Sequence of protein 2:
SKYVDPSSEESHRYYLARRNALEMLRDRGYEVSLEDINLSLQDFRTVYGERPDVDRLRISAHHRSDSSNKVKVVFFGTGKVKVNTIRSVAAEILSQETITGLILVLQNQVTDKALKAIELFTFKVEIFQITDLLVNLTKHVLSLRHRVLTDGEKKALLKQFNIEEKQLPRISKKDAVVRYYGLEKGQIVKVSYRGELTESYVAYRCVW

This data describes a binding interaction between two proteins.

Interface contacts:
Residue K1105 in protein 1 contacts residue K161 in protein 2 (closest heavy-atom distance 3.3 Å).
Residue E1126 in protein 1 interacts with residue Y215 in protein 2 (closest heavy-atom distance 3.2 Å).
Residue I1148 in protein 1 contacts residue L219 in protein 2 (closest heavy-atom distance 3.9 Å).
Residue L1118 in protein 1 is in contact with residue A198 in protein 2 (closest heavy-atom distance 3.4 Å).
Residue Q1127 in protein 1 interacts with residue L164 in protein 2 (closest heavy-atom distance 3.5 Å).
Residue I805 in protein 1 contacts residue I185 in protein 2 (closest heavy-atom distance 3.7 Å).
Residue K888 in protein 1 is in contact with residue S23 in protein 2 (closest heavy-atom distance 3.3 Å).
Residue S1061 in protein 1 interacts with residue L164 in protein 2 (closest heavy-atom distance 3.0 Å).
Residue I805 in protein 1 interacts with residue Q189 in protein 2 (closest heavy-atom distance 3.1 Å).
Residue V1129 in protein 1 contacts residue L219 in protein 2 (closest heavy-atom distance 3.8 Å).
Residue I1149 in protein 1 contacts residue T220 in protein 2 (closest heavy-atom distance 3.8 Å).
Residue N803 in protein 1 is in contact with residue Q189 in protein 2 (closest heavy-atom distance 3.5 Å).
Residue S1122 in protein 1 contacts residue L166 in protein 2 (closest heavy-atom distance 3.4 Å).
Residue Q807 in protein 1 is in contact with residue Y223 in protein 2 (closest heavy-atom distance 3.6 Å).
Residue W1088 in protein 1 contacts residue V157 in protein 2 (closest heavy-atom distance 3.5 Å).
Residue H1100 in protein 1 is in contact with residue D27 in protein 2 (closest heavy-atom distance 3.2 Å).
Residue E883 in protein 1 contacts residue S23 in protein 2 (closest heavy-atom distance 2.3 Å).
Residue F808 in protein 1 contacts residue Y226 in protein 2 (closest heavy-atom distance 3.5 Å).
Residue E1126 in protein 1 interacts with residue L166 in protein 2 (closest heavy-atom distance 3.7 Å).
Residue V1129 in protein 1 interacts with residue T220 in protein 2 (closest heavy-atom distance 3.9 Å).
Residue R885 in protein 1 is in contact with residue K24 in protein 2 (closest heavy-atom distance 3.4 Å).
Residue I1092 in protein 1 contacts residue L156 in protein 2 (closest heavy-atom distance 3.7 Å).
Residue S1122 in protein 1 is in contact with residue Y215 in protein 2 (closest heavy-atom distance 3.7 Å).
Residue H1100 in protein 1 contacts residue Y25 in protein 2 (closest heavy-atom distance 3.5 Å).
Residue R1089 in protein 1 interacts with residue T153 in protein 2 (closest heavy-atom distance 3.3 Å).
Residue R798 in protein 1 contacts residue I185 in protein 2 (closest heavy-atom distance 3.4 Å).
Residue L812 in protein 1 contacts residue S222 in protein 2 (closest heavy-atom distance 3.7 Å).
Residue N1153 in protein 1 interacts with residue Y223 in protein 2 (closest heavy-atom distance 3.0 Å).
Residue S1097 in protein 1 contacts residue D27 in protein 2 (closest heavy-atom distance 3.2 Å).
Residue R1089 in protein 1 interacts with residue D154 in protein 2 (closest heavy-atom distance 2.6 Å).
Residue C884 in protein 1 contacts residue S23 in protein 2 (closest heavy-atom distance 3.2 Å).
Residue T1104 in protein 1 contacts residue V157 in protein 2 (closest heavy-atom distance 3.8 Å).
Residue S1097 in protein 1 contacts residue S29 in protein 2 (closest heavy-atom distance 3.5 Å).
Residue D1093 in protein 1 is in contact with residue T153 in protein 2 (closest heavy-atom distance 3.4 Å).
Residue S804 in protein 1 interacts with residue Q189 in protein 2 (closest heavy-atom distance 3.5 Å).
Residue K1105 in protein 1 interacts with residue V163 in protein 2 (closest heavy-atom distance 3.0 Å).
Residue S1133 in protein 1 is in contact with residue L219 in protein 2 (closest heavy-atom distance 3.3 Å).
Residue L1096 in protein 1 contacts residue H34 in protein 2 (closest heavy-atom distance 3.6 Å).
Residue R1106 in protein 1 is in contact with residue H162 in protein 2 (closest heavy-atom distance 3.1 Å).
Residue F1125 in protein 1 contacts residue Y215 in protein 2 (closest heavy-atom distance 3.5 Å).
Residue L1099 in protein 1 is in contact with residue H34 in protein 2 (closest heavy-atom distance 3.5 Å).
Residue D1093 in protein 1 contacts residue R35 in protein 2 (closest heavy-atom distance 3.4 Å).
Residue S895 in protein 1 interacts with residue S23 in protein 2 (closest heavy-atom distance 3.3 Å).
Residue L1096 in protein 1 contacts residue L156 in protein 2 (closest heavy-atom distance 3.7 Å).
Residue F808 in protein 1 interacts with residue F183 in protein 2 (closest heavy-atom distance 3.8 Å).
Residue F808 in protein 1 is in contact with residue L190 in protein 2 (closest heavy-atom distance 3.5 Å).
Residue V1098 in protein 1 is in contact with residue D27 in protein 2 (closest heavy-atom distance 3.9 Å).
Residue C1157 in protein 1 is in contact with residue R192 in protein 2 (closest heavy-atom distance 3.2 Å).
Residue T1156 in protein 1 interacts with residue R227 in protein 2 (closest heavy-atom distance 2.9 Å).
Residue L1121 in protein 1 is in contact with residue D197 in protein 2 (closest heavy-atom distance 3.4 Å).
Residue K1105 in protein 1 interacts with residue H162 in protein 2 (closest heavy-atom distance 3.3 Å).
Residue E1126 in protein 1 is in contact with residue R216 in protein 2 (closest heavy-atom distance 2.9 Å).
Residue I805 in protein 1 interacts with residue P191 in protein 2 (closest heavy-atom distance 3.4 Å).
Residue L1096 in protein 1 interacts with residue E31 in protein 2 (closest heavy-atom distance 3.4 Å).
Residue L1096 in protein 1 interacts with residue R35 in protein 2 (closest heavy-atom distance 3.6 Å).
Residue G1120 in protein 1 interacts with residue D197 in protein 2 (closest heavy-atom distance 3.2 Å).
Residue C1123 in protein 1 interacts with residue L164 in protein 2 (closest heavy-atom distance 3.2 Å).
Residue C891 in protein 1 interacts with residue S23 in protein 2 (closest heavy-atom distance 3.8 Å).
Residue R885 in protein 1 contacts residue S23 in protein 2 (closest heavy-atom distance 3.4 Å).
Residue H1100 in protein 1 contacts residue K24 in protein 2 (closest heavy-atom distance 3.5 Å).

Sequence of protein 1:
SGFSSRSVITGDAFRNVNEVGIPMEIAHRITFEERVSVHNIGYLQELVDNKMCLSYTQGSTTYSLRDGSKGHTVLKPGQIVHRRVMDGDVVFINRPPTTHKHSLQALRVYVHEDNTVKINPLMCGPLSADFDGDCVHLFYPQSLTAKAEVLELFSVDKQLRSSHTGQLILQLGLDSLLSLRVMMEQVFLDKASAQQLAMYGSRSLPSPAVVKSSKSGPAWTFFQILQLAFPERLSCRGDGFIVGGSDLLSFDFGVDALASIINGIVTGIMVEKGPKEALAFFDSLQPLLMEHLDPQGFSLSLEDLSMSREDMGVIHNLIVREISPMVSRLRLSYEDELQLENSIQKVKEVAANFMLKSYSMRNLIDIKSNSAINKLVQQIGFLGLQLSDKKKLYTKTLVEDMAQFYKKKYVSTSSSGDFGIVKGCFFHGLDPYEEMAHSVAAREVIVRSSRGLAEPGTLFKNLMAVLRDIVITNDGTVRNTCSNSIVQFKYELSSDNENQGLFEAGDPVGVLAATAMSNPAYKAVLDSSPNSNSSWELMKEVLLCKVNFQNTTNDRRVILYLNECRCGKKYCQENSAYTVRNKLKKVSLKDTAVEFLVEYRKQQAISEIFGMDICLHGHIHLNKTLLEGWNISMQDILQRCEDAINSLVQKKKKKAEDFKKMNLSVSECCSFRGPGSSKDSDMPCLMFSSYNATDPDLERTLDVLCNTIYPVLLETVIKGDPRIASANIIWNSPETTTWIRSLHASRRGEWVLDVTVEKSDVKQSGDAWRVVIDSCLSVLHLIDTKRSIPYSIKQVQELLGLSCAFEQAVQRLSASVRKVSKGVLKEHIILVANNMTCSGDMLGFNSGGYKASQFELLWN